Interface contacts:
Residue V207 in protein 2 is in contact with residue M13 in protein 1 (closest heavy-atom distance 4.8 Å).
Residue V207 in protein 2 is in contact with residue Q12 in protein 1 (closest heavy-atom distance 3.4 Å).
Residue V232 in protein 2 contacts residue M13 in protein 1 (closest heavy-atom distance 3.6 Å).
Residue R231 in protein 2 contacts residue M13 in protein 1 (closest heavy-atom distance 4.2 Å).
Residue V207 in protein 2 contacts residue V14 in protein 1 (closest heavy-atom distance 4.8 Å).
Residue R231 in protein 2 interacts with residue V14 in protein 1 (closest heavy-atom distance 4.6 Å).

Sequence of protein 1:
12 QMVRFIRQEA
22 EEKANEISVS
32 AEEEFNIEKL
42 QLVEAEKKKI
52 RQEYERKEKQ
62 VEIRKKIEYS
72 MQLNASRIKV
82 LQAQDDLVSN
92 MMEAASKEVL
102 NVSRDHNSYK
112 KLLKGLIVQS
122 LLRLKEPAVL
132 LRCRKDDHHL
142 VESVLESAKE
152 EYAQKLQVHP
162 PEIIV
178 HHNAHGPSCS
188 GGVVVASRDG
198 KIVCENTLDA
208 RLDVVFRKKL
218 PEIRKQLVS

Sequence of protein 2:
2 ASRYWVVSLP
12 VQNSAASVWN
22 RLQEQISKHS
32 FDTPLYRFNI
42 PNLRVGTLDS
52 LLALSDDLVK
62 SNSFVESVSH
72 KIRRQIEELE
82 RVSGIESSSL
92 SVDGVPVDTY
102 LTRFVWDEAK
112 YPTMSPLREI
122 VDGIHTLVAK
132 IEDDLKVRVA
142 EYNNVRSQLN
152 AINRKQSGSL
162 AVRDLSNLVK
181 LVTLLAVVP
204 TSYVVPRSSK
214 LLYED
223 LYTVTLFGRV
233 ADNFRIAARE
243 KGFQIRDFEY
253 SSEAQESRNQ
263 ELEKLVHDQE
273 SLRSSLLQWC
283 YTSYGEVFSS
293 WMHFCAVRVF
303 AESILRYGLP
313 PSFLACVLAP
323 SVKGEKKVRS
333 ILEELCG

This data describes a binding interaction between two proteins.